Sequence of protein 2:
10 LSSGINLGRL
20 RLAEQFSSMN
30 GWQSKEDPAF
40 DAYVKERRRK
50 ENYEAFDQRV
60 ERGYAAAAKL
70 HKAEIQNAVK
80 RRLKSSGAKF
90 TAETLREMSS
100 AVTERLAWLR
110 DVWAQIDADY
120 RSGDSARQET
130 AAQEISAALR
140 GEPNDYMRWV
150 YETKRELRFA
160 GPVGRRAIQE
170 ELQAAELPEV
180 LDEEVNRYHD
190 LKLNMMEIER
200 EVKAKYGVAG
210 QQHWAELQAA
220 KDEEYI

Residue-level contacts at the interface:
Residue F104 in protein 1 is in contact with residue Y150 in protein 2 (closest heavy-atom distance 3.9 Å).
Residue T112 in protein 1 interacts with residue K191 in protein 2 (closest heavy-atom distance 3.1 Å).
Residue W106 in protein 1 interacts with residue L190 in protein 2 (closest heavy-atom distance 3.8 Å).
Residue F104 in protein 1 interacts with residue E73 in protein 2 (closest heavy-atom distance 2.8 Å).
Residue E102 in protein 1 contacts residue N76 in protein 2 (closest heavy-atom distance 2.9 Å).
Residue K107 in protein 1 interacts with residue N193 in protein 2 (closest heavy-atom distance 4.0 Å).
Residue H108 in protein 1 interacts with residue E196 in protein 2 (closest heavy-atom distance 4.1 Å).
Residue K107 in protein 1 interacts with residue E141 in protein 2 (closest heavy-atom distance 3.8 Å).
Residue H108 in protein 1 contacts residue Y187 in protein 2 (closest heavy-atom distance 3.5 Å).
Residue G103 in protein 1 is in contact with residue E73 in protein 2 (closest heavy-atom distance 3.7 Å).
Residue L137 in protein 1 interacts with residue K83 in protein 2 (closest heavy-atom distance 3.6 Å).
Residue Y100 in protein 1 is in contact with residue N76 in protein 2 (closest heavy-atom distance 3.4 Å).
Residue L110 in protein 1 contacts residue N193 in protein 2 (closest heavy-atom distance 3.4 Å).
Residue E113 in protein 1 is in contact with residue R80 in protein 2 (closest heavy-atom distance 3.1 Å).
Residue K107 in protein 1 is in contact with residue E196 in protein 2 (closest heavy-atom distance 3.8 Å).
Residue K109 in protein 1 contacts residue L190 in protein 2 (closest heavy-atom distance 2.7 Å).
Residue E113 in protein 1 contacts residue R186 in protein 2 (closest heavy-atom distance 2.5 Å).
Residue N139 in protein 1 interacts with residue K83 in protein 2 (closest heavy-atom distance 3.2 Å).
Residue E102 in protein 1 interacts with residue A72 in protein 2 (closest heavy-atom distance 3.9 Å).
Residue T112 in protein 1 interacts with residue L190 in protein 2 (closest heavy-atom distance 3.4 Å).
Residue Y114 in protein 1 interacts with residue L192 in protein 2 (closest heavy-atom distance 3.7 Å).
Residue K109 in protein 1 interacts with residue L192 in protein 2 (closest heavy-atom distance 3.8 Å).
Residue Y114 in protein 1 interacts with residue L190 in protein 2 (closest heavy-atom distance 3.3 Å).
Residue W106 in protein 1 interacts with residue P142 in protein 2 (closest heavy-atom distance 3.6 Å).
Residue K109 in protein 1 contacts residue K191 in protein 2 (closest heavy-atom distance 3.3 Å).
Residue E113 in protein 1 is in contact with residue D189 in protein 2 (closest heavy-atom distance 3.3 Å).
Residue Y100 in protein 1 is in contact with residue R80 in protein 2 (closest heavy-atom distance 3.4 Å).
Residue H108 in protein 1 interacts with residue N193 in protein 2 (closest heavy-atom distance 2.8 Å).
Residue K109 in protein 1 interacts with residue H188 in protein 2 (closest heavy-atom distance 3.9 Å).
Residue H108 in protein 1 contacts residue R147 in protein 2 (closest heavy-atom distance 3.2 Å).
Residue Q105 in protein 1 is in contact with residue G140 in protein 2 (closest heavy-atom distance 3.3 Å).
Residue Y114 in protein 1 interacts with residue K191 in protein 2 (closest heavy-atom distance 3.7 Å).
Residue W106 in protein 1 interacts with residue Y150 in protein 2 (closest heavy-atom distance 4.0 Å).
Residue L110 in protein 1 contacts residue L190 in protein 2 (closest heavy-atom distance 3.8 Å).
Residue K109 in protein 1 contacts residue N193 in protein 2 (closest heavy-atom distance 3.8 Å).
Residue E113 in protein 1 is in contact with residue L190 in protein 2 (closest heavy-atom distance 3.8 Å).
Residue L110 in protein 1 is in contact with residue L192 in protein 2 (closest heavy-atom distance 3.6 Å).
Residue L99 in protein 1 interacts with residue K83 in protein 2 (closest heavy-atom distance 3.4 Å).
Residue N111 in protein 1 is in contact with residue L190 in protein 2 (closest heavy-atom distance 3.9 Å).
Residue L110 in protein 1 is in contact with residue K191 in protein 2 (closest heavy-atom distance 2.5 Å).
Residue K109 in protein 1 is in contact with residue Y187 in protein 2 (closest heavy-atom distance 3.4 Å).
Residue G103 in protein 1 contacts residue L69 in protein 2 (closest heavy-atom distance 3.4 Å).
Residue H108 in protein 1 is in contact with residue L192 in protein 2 (closest heavy-atom distance 3.5 Å).
Residue Q105 in protein 1 is in contact with residue P142 in protein 2 (closest heavy-atom distance 3.3 Å).
Residue Q105 in protein 1 interacts with residue L69 in protein 2 (closest heavy-atom distance 4.2 Å).
Residue Y100 in protein 1 is in contact with residue R186 in protein 2 (closest heavy-atom distance 3.5 Å).
Residue L137 in protein 1 is in contact with residue L82 in protein 2 (closest heavy-atom distance 3.7 Å).
Residue N111 in protein 1 is in contact with residue R186 in protein 2 (closest heavy-atom distance 3.9 Å).
Residue L99 in protein 1 contacts residue K79 in protein 2 (closest heavy-atom distance 3.4 Å).
Residue L99 in protein 1 interacts with residue N76 in protein 2 (closest heavy-atom distance 3.8 Å).
Residue Y114 in protein 1 contacts residue D189 in protein 2 (closest heavy-atom distance 3.0 Å).
Residue F104 in protein 1 interacts with residue H70 in protein 2 (closest heavy-atom distance 3.7 Å).
Residue W106 in protein 1 is in contact with residue N143 in protein 2 (closest heavy-atom distance 3.6 Å).
Residue K107 in protein 1 interacts with residue P142 in protein 2 (closest heavy-atom distance 2.9 Å).
Residue G134 in protein 1 interacts with residue K79 in protein 2 (closest heavy-atom distance 3.1 Å).
Residue E113 in protein 1 contacts residue K191 in protein 2 (closest heavy-atom distance 3.3 Å).
Residue F104 in protein 1 is in contact with residue L69 in protein 2 (closest heavy-atom distance 3.6 Å).
Residue W106 in protein 1 contacts residue R147 in protein 2 (closest heavy-atom distance 3.7 Å).
Residue W106 in protein 1 contacts residue Y187 in protein 2 (closest heavy-atom distance 3.5 Å).
Residue F104 in protein 1 interacts with residue P142 in protein 2 (closest heavy-atom distance 3.7 Å).

Sequence of protein 1:
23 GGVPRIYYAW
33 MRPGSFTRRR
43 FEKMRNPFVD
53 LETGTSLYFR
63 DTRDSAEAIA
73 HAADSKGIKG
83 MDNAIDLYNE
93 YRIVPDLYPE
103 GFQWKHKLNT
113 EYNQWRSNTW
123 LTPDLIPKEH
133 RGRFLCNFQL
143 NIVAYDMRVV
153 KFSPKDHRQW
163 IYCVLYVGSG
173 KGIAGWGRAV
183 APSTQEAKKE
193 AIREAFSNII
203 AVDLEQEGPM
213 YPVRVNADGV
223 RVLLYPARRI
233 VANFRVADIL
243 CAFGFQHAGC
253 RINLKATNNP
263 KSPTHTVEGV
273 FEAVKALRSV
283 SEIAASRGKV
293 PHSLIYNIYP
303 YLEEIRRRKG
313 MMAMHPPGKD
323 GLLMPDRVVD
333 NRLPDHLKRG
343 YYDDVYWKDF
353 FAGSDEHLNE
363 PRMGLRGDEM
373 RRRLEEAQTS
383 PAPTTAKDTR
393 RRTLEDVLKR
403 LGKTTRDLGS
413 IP

This data describes a binding interaction between two proteins.